Sequence of chain A:
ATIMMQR

Contacts between the two chains:
Residue S28 in chain B contacts residue I3 in chain A (closest heavy-atom distance 3.0 Å).
Residue L127 in chain B interacts with residue M4 in chain A (closest heavy-atom distance 4.0 Å).
Residue N129 in chain B contacts residue M4 in chain A (closest heavy-atom distance 2.9 Å).
Residue D134 in chain B is in contact with residue Q6 in chain A (closest heavy-atom distance 2.6 Å).
Residue I188 in chain B is in contact with residue M4 in chain A (closest heavy-atom distance 3.9 Å).
Residue V82 in chain B interacts with residue M5 in chain A (closest heavy-atom distance 3.6 Å).
Residue R48 in chain B interacts with residue A1 in chain A (closest heavy-atom distance 3.1 Å).
Residue K149 in chain B interacts with residue Q6 in chain A (closest heavy-atom distance 4.9 Å).
Residue G27 in chain B interacts with residue I3 in chain A (closest heavy-atom distance 4.2 Å).
Residue V186 in chain B is in contact with residue M4 in chain A (closest heavy-atom distance 4.1 Å).
Residue G152 in chain B is in contact with residue Q6 in chain A (closest heavy-atom distance 4.9 Å).
Residue D29 in chain B interacts with residue A1 in chain A (closest heavy-atom distance 4.0 Å).
Residue G49 in chain B contacts residue M4 in chain A (closest heavy-atom distance 4.0 Å).
Residue R8 in chain B is in contact with residue R7 in chain A (closest heavy-atom distance 3.2 Å).
Residue I50 in chain B interacts with residue M4 in chain A (closest heavy-atom distance 3.8 Å).
Residue R48 in chain B contacts residue M4 in chain A (closest heavy-atom distance 4.8 Å).
Residue R48 in chain B interacts with residue T2 in chain A (closest heavy-atom distance 3.5 Å).
Residue V136 in chain B interacts with residue Q6 in chain A (closest heavy-atom distance 4.6 Å).
Residue I188 in chain B is in contact with residue Q6 in chain A (closest heavy-atom distance 4.5 Å).
Residue G27 in chain B interacts with residue T2 in chain A (closest heavy-atom distance 3.6 Å).
Residue I47 in chain B is in contact with residue A1 in chain A (closest heavy-atom distance 3.6 Å).
Residue N25 in chain B is in contact with residue M5 in chain A (closest heavy-atom distance 3.8 Å).
Residue D133 in chain B is in contact with residue R7 in chain A (closest heavy-atom distance 3.0 Å).
Residue P185 in chain B interacts with residue M4 in chain A (closest heavy-atom distance 3.7 Å).
Residue G49 in chain B contacts residue I3 in chain A (closest heavy-atom distance 3.7 Å).
Residue D134 in chain B interacts with residue R7 in chain A (closest heavy-atom distance 3.9 Å).
Residue D29 in chain B is in contact with residue I3 in chain A (closest heavy-atom distance 3.6 Å).
Residue N25 in chain B contacts residue I3 in chain A (closest heavy-atom distance 4.8 Å).
Residue I47 in chain B is in contact with residue I3 in chain A (closest heavy-atom distance 3.9 Å).
Residue G27 in chain B is in contact with residue M4 in chain A (closest heavy-atom distance 3.1 Å).
Residue F30 in chain B contacts residue T2 in chain A (closest heavy-atom distance 4.8 Å).
Residue F30 in chain B interacts with residue I3 in chain A (closest heavy-atom distance 3.4 Å).
Residue S132 in chain B contacts residue Q6 in chain A (closest heavy-atom distance 2.9 Å).
Residue I50 in chain B is in contact with residue M5 in chain A (closest heavy-atom distance 4.6 Å).
Residue R112 in chain B contacts residue T2 in chain A (closest heavy-atom distance 3.9 Å).
Residue G131 in chain B is in contact with residue Q6 in chain A (closest heavy-atom distance 3.1 Å).
Residue D133 in chain B contacts residue Q6 in chain A (closest heavy-atom distance 3.0 Å).
Residue R48 in chain B contacts residue I3 in chain A (closest heavy-atom distance 2.9 Å).
Residue F30 in chain B contacts residue A1 in chain A (closest heavy-atom distance 3.4 Å).
Residue I84 in chain B is in contact with residue M5 in chain A (closest heavy-atom distance 3.9 Å).
Residue L180 in chain B interacts with residue Q6 in chain A (closest heavy-atom distance 4.4 Å).
Residue I50 in chain B interacts with residue Q6 in chain A (closest heavy-atom distance 4.3 Å).
Residue L76 in chain B contacts residue A1 in chain A (closest heavy-atom distance 4.4 Å).
Residue I84 in chain B interacts with residue I3 in chain A (closest heavy-atom distance 3.8 Å).
Residue S132 in chain B contacts residue M4 in chain A (closest heavy-atom distance 4.8 Å).
Residue S28 in chain B is in contact with residue T2 in chain A (closest heavy-atom distance 3.5 Å).
Residue G152 in chain B is in contact with residue R7 in chain A (closest heavy-atom distance 4.8 Å).
Residue S132 in chain B is in contact with residue M5 in chain A (closest heavy-atom distance 4.9 Å).
Residue G131 in chain B interacts with residue M5 in chain A (closest heavy-atom distance 3.4 Å).
Residue N129 in chain B interacts with residue M5 in chain A (closest heavy-atom distance 4.5 Å).
Residue I151 in chain B contacts residue Q6 in chain A (closest heavy-atom distance 3.9 Å).
Residue G131 in chain B interacts with residue M4 in chain A (closest heavy-atom distance 4.4 Å).
Residue V32 in chain B interacts with residue I3 in chain A (closest heavy-atom distance 3.8 Å).
Residue N25 in chain B contacts residue M4 in chain A (closest heavy-atom distance 2.9 Å).
Residue M46 in chain B interacts with residue A1 in chain A (closest heavy-atom distance 4.3 Å).
Residue S28 in chain B contacts residue M4 in chain A (closest heavy-atom distance 4.2 Å).
Residue K45 in chain B is in contact with residue A1 in chain A (closest heavy-atom distance 3.6 Å).
Residue D29 in chain B interacts with residue T2 in chain A (closest heavy-atom distance 3.0 Å).
Residue L23 in chain B contacts residue M5 in chain A (closest heavy-atom distance 3.4 Å).
Residue T184 in chain B is in contact with residue M4 in chain A (closest heavy-atom distance 3.3 Å).

Sequence of chain B:
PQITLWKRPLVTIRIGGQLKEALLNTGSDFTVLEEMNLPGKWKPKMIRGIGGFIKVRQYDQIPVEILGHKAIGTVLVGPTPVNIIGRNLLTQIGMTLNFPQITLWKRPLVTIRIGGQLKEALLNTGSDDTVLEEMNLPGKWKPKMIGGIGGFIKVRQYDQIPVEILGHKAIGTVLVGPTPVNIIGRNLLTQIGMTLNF

The following describes two proteins that form a bound complex.